Sequence of protein 2:
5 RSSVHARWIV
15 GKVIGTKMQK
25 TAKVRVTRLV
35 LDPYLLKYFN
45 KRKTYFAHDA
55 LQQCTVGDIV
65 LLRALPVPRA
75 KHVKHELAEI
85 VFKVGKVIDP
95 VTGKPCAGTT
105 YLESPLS

Residue-level contacts at the interface:
Residue Q56 in protein 1 contacts residue Y42 in protein 2 (closest heavy-atom distance 3.3 Å).
Residue Q63 in protein 1 interacts with residue I13 in protein 2 (closest heavy-atom distance 3.5 Å).
Residue Q63 in protein 1 is in contact with residue V30 in protein 2 (closest heavy-atom distance 3.8 Å).
Residue S73 in protein 1 interacts with residue Y105 in protein 2 (closest heavy-atom distance 3.3 Å).
Residue F67 in protein 1 interacts with residue I63 in protein 2 (closest heavy-atom distance 3.3 Å).
Residue K28 in protein 1 contacts residue W12 in protein 2 (closest heavy-atom distance 3.8 Å).
Residue G83 in protein 1 is in contact with residue W12 in protein 2 (closest heavy-atom distance 3.5 Å).
Residue P72 in protein 1 contacts residue T104 in protein 2 (closest heavy-atom distance 3.8 Å).
Residue L13 in protein 1 contacts residue L40 in protein 2 (closest heavy-atom distance 3.6 Å).
Residue Q56 in protein 1 contacts residue L33 in protein 2 (closest heavy-atom distance 3.4 Å).
Residue F75 in protein 1 contacts residue P94 in protein 2 (closest heavy-atom distance 3.4 Å).
Residue I52 in protein 1 is in contact with residue L33 in protein 2 (closest heavy-atom distance 4.1 Å).
Residue M70 in protein 1 is in contact with residue I63 in protein 2 (closest heavy-atom distance 3.8 Å).
Residue Q85 in protein 1 contacts residue E83 in protein 2 (closest heavy-atom distance 3.5 Å).
Residue P72 in protein 1 interacts with residue T103 in protein 2 (closest heavy-atom distance 3.8 Å).
Residue Q63 in protein 1 is in contact with residue R32 in protein 2 (closest heavy-atom distance 3.8 Å).
Residue L80 in protein 1 contacts residue W12 in protein 2 (closest heavy-atom distance 3.4 Å).
Residue N33 in protein 1 is in contact with residue F86 in protein 2 (closest heavy-atom distance 3.5 Å).
Residue M70 in protein 1 contacts residue A101 in protein 2 (closest heavy-atom distance 3.9 Å).
Residue D81 in protein 1 contacts residue R11 in protein 2 (closest heavy-atom distance 3.0 Å).
Residue M70 in protein 1 interacts with residue F86 in protein 2 (closest heavy-atom distance 4.3 Å).
Residue P72 in protein 1 contacts residue D93 in protein 2 (closest heavy-atom distance 3.4 Å).
Residue H37 in protein 1 contacts residue T103 in protein 2 (closest heavy-atom distance 3.9 Å).
Residue D81 in protein 1 is in contact with residue W12 in protein 2 (closest heavy-atom distance 3.5 Å).
Residue V29 in protein 1 interacts with residue I13 in protein 2 (closest heavy-atom distance 3.9 Å).
Residue L16 in protein 1 is in contact with residue L40 in protein 2 (closest heavy-atom distance 4.2 Å).
Residue M70 in protein 1 interacts with residue C100 in protein 2 (closest heavy-atom distance 4.2 Å).
Residue Y79 in protein 1 contacts residue L65 in protein 2 (closest heavy-atom distance 3.1 Å).
Residue M65 in protein 1 interacts with residue V14 in protein 2 (closest heavy-atom distance 4.0 Å).
Residue P72 in protein 1 is in contact with residue Y105 in protein 2 (closest heavy-atom distance 3.7 Å).
Residue R11 in protein 1 contacts residue K41 in protein 2 (closest heavy-atom distance 3.9 Å).
Residue P53 in protein 1 interacts with residue Y42 in protein 2 (closest heavy-atom distance 3.3 Å).
Residue R77 in protein 1 interacts with residue V85 in protein 2 (closest heavy-atom distance 3.6 Å).
Residue M70 in protein 1 is in contact with residue V91 in protein 2 (closest heavy-atom distance 3.7 Å).
Residue T31 in protein 1 interacts with residue V14 in protein 2 (closest heavy-atom distance 4.1 Å).
Residue N69 in protein 1 is in contact with residue G102 in protein 2 (closest heavy-atom distance 3.3 Å).
Residue T71 in protein 1 is in contact with residue T103 in protein 2 (closest heavy-atom distance 4.0 Å).
Residue V29 in protein 1 contacts residue V14 in protein 2 (closest heavy-atom distance 3.5 Å).
Residue Q63 in protein 1 is in contact with residue T31 in protein 2 (closest heavy-atom distance 3.8 Å).
Residue K28 in protein 1 is in contact with residue R11 in protein 2 (closest heavy-atom distance 4.4 Å).
Residue L87 in protein 1 interacts with residue V95 in protein 2 (closest heavy-atom distance 4.1 Å).
Residue I64 in protein 1 is in contact with residue T31 in protein 2 (closest heavy-atom distance 4.2 Å).
Residue R10 in protein 1 is in contact with residue L40 in protein 2 (closest heavy-atom distance 4.4 Å).
Residue I64 in protein 1 interacts with residue L33 in protein 2 (closest heavy-atom distance 3.9 Å).
Residue Y79 in protein 1 contacts residue V85 in protein 2 (closest heavy-atom distance 3.3 Å).
Residue M65 in protein 1 contacts residue T31 in protein 2 (closest heavy-atom distance 3.4 Å).
Residue N69 in protein 1 contacts residue T103 in protein 2 (closest heavy-atom distance 3.2 Å).
Residue R11 in protein 1 interacts with residue L40 in protein 2 (closest heavy-atom distance 3.4 Å).
Residue R77 in protein 1 contacts residue P94 in protein 2 (closest heavy-atom distance 3.2 Å).
Residue T71 in protein 1 is in contact with residue D93 in protein 2 (closest heavy-atom distance 2.9 Å).
Residue Y57 in protein 1 contacts residue L35 in protein 2 (closest heavy-atom distance 3.9 Å).
Residue Y79 in protein 1 is in contact with residue V14 in protein 2 (closest heavy-atom distance 4.0 Å).
Residue Q63 in protein 1 is in contact with residue V14 in protein 2 (closest heavy-atom distance 2.8 Å).
Residue L16 in protein 1 interacts with residue L35 in protein 2 (closest heavy-atom distance 4.2 Å).
Residue Y57 in protein 1 is in contact with residue Y42 in protein 2 (closest heavy-atom distance 3.2 Å).
Residue R11 in protein 1 contacts residue L39 in protein 2 (closest heavy-atom distance 2.9 Å).
Residue P72 in protein 1 contacts residue C100 in protein 2 (closest heavy-atom distance 4.3 Å).
Residue L87 in protein 1 interacts with residue P94 in protein 2 (closest heavy-atom distance 3.5 Å).
Residue N35 in protein 1 is in contact with residue T103 in protein 2 (closest heavy-atom distance 3.2 Å).
Residue V29 in protein 1 interacts with residue W12 in protein 2 (closest heavy-atom distance 3.8 Å).

This data describes a binding interaction between two proteins.

Sequence of protein 1:
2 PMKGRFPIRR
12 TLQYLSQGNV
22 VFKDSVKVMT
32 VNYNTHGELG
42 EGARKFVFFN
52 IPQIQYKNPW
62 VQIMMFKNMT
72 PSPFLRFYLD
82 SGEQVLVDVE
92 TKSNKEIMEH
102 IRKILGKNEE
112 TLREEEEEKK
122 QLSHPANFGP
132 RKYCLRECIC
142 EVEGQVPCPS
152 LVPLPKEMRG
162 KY